Interface contacts:
Residue R55 in protein 1 is in contact with residue V9 in protein 2 (closest heavy-atom distance 4.0 Å).

The following describes two proteins that form a bound complex.

Sequence of protein 1:
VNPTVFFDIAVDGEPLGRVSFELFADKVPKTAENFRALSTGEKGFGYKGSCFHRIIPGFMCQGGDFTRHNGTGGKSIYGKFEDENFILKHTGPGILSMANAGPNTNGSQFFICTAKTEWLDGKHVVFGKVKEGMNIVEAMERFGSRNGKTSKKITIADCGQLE

Sequence of protein 2:
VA